Residue-level contacts at the interface:
Residue R273 in protein 1 is in contact with residue A5 in protein 2 (closest heavy-atom distance 3.7 Å).
Residue R273 in protein 1 is in contact with residue D7 in protein 2 (closest heavy-atom distance 5.0 Å).
Residue F24 in protein 1 is in contact with residue W6 in protein 2 (closest heavy-atom distance 3.8 Å).
Residue W271 in protein 1 is in contact with residue L9 in protein 2 (closest heavy-atom distance 4.5 Å).
Residue D26 in protein 1 contacts residue W6 in protein 2 (closest heavy-atom distance 4.0 Å).
Residue R273 in protein 1 contacts residue W6 in protein 2 (closest heavy-atom distance 3.4 Å).
Residue R252 in protein 1 is in contact with residue F10 in protein 2 (closest heavy-atom distance 4.9 Å).
Residue L254 in protein 1 contacts residue L9 in protein 2 (closest heavy-atom distance 3.7 Å).
Residue K270 in protein 1 contacts residue G11 in protein 2 (closest heavy-atom distance 3.5 Å).
Residue K270 in protein 1 is in contact with residue P8 in protein 2 (closest heavy-atom distance 3.6 Å).
Residue D265 in protein 1 is in contact with residue G11 in protein 2 (closest heavy-atom distance 3.5 Å).
Residue W271 in protein 1 is in contact with residue D7 in protein 2 (closest heavy-atom distance 3.2 Å).
Residue L25 in protein 1 interacts with residue W6 in protein 2 (closest heavy-atom distance 3.5 Å).
Residue V272 in protein 1 is in contact with residue W6 in protein 2 (closest heavy-atom distance 3.6 Å).
Residue R252 in protein 1 is in contact with residue L9 in protein 2 (closest heavy-atom distance 3.9 Å).
Residue Y274 in protein 1 interacts with residue A5 in protein 2 (closest heavy-atom distance 4.7 Å).
Residue K270 in protein 1 is in contact with residue L9 in protein 2 (closest heavy-atom distance 2.9 Å).
Residue K255 in protein 1 is in contact with residue G11 in protein 2 (closest heavy-atom distance 3.1 Å).
Residue Y274 in protein 1 interacts with residue D7 in protein 2 (closest heavy-atom distance 4.5 Å).
Residue L25 in protein 1 is in contact with residue L9 in protein 2 (closest heavy-atom distance 4.3 Å).
Residue K270 in protein 1 interacts with residue D7 in protein 2 (closest heavy-atom distance 4.1 Å).
Residue Y253 in protein 1 is in contact with residue G11 in protein 2 (closest heavy-atom distance 4.4 Å).
Residue V251 in protein 1 interacts with residue L9 in protein 2 (closest heavy-atom distance 4.0 Å).
Residue V272 in protein 1 interacts with residue L9 in protein 2 (closest heavy-atom distance 5.0 Å).
Residue H266 in protein 1 is in contact with residue G11 in protein 2 (closest heavy-atom distance 4.8 Å).
Residue W271 in protein 1 is in contact with residue W6 in protein 2 (closest heavy-atom distance 3.7 Å).
Residue W271 in protein 1 interacts with residue P8 in protein 2 (closest heavy-atom distance 4.0 Å).
Residue V272 in protein 1 is in contact with residue A5 in protein 2 (closest heavy-atom distance 3.8 Å).
Residue Y253 in protein 1 interacts with residue L9 in protein 2 (closest heavy-atom distance 4.0 Å).
Residue V272 in protein 1 interacts with residue P8 in protein 2 (closest heavy-atom distance 4.7 Å).
Residue V272 in protein 1 is in contact with residue D7 in protein 2 (closest heavy-atom distance 2.8 Å).

Sequence of protein 2:
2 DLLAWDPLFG

Sequence of protein 1:
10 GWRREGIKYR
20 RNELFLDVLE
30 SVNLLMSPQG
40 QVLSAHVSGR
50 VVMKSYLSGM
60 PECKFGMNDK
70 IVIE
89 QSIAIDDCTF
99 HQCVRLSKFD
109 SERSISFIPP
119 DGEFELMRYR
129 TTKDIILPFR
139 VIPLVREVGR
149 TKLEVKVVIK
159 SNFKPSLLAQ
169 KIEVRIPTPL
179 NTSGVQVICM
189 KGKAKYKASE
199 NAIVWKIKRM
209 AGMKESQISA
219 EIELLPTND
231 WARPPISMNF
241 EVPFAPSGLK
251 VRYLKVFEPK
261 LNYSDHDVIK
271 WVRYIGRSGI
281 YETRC

The following describes two proteins that form a bound complex.